Sequence of chain A:
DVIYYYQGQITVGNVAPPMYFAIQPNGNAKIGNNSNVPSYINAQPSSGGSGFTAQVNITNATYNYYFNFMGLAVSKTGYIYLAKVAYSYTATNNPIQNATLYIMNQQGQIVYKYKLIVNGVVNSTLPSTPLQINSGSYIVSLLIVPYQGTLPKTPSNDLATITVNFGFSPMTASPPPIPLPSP

Sequence of chain B:
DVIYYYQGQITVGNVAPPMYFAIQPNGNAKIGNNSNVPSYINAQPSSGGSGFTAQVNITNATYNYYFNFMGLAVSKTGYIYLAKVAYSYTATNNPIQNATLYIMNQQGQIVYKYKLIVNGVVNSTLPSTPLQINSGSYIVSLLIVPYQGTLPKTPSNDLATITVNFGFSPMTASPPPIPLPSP

The following describes two proteins that form a bound complex.

Residue-level contacts at the interface:
Residue I185 in chain B contacts residue I33 in chain A (closest heavy-atom distance 2.6 Å).
Residue Q171 in chain B contacts residue S70 in chain A (closest heavy-atom distance 3.2 Å).
Residue T76 in chain B is in contact with residue Q32 in chain A (closest heavy-atom distance 3.3 Å).
Residue A77 in chain B interacts with residue T34 in chain A (closest heavy-atom distance 3.0 Å).
Residue N80 in chain B interacts with residue N37 in chain A (closest heavy-atom distance 3.4 Å).
Residue T184 in chain B interacts with residue I33 in chain A (closest heavy-atom distance 3.3 Å).
Residue F191 in chain B contacts residue Y27 in chain A (closest heavy-atom distance 2.7 Å).
Residue A183 in chain B interacts with residue T34 in chain A (closest heavy-atom distance 3.5 Å).
Residue I81 in chain B interacts with residue G36 in chain A (closest heavy-atom distance 3.0 Å).
Residue Y63 in chain B contacts residue K99 in chain A (closest heavy-atom distance 3.5 Å).
Residue N83 in chain B contacts residue S73 in chain A (closest heavy-atom distance 3.2 Å).
Residue N188 in chain B interacts with residue Q30 in chain A (closest heavy-atom distance 3.2 Å).
Residue S73 in chain B interacts with residue Q30 in chain A (closest heavy-atom distance 3.4 Å).
Residue Y63 in chain B interacts with residue P193 in chain A (closest heavy-atom distance 3.5 Å).
Residue I81 in chain B is in contact with residue V38 in chain A (closest heavy-atom distance 3.5 Å).
Residue Y104 in chain B contacts residue Y28 in chain A (closest heavy-atom distance 3.3 Å).
Residue F44 in chain B is in contact with residue Y29 in chain A (closest heavy-atom distance 3.5 Å).
Residue Y104 in chain B interacts with residue I26 in chain A (closest heavy-atom distance 3.2 Å).
Residue Y88 in chain B interacts with residue P204 in chain A (closest heavy-atom distance 3.4 Å).
Residue P178 in chain B is in contact with residue N37 in chain A (closest heavy-atom distance 3.2 Å).
Residue S73 in chain B is in contact with residue Y29 in chain A (closest heavy-atom distance 3.2 Å).
Residue F75 in chain B interacts with residue Q30 in chain A (closest heavy-atom distance 3.4 Å).
Residue S179 in chain B contacts residue N37 in chain A (closest heavy-atom distance 2.9 Å).
Residue F189 in chain B is in contact with residue Y28 in chain A (closest heavy-atom distance 3.1 Å).
Residue N80 in chain B is in contact with residue G36 in chain A (closest heavy-atom distance 3.4 Å).
Residue I81 in chain B interacts with residue N37 in chain A (closest heavy-atom distance 2.9 Å).
Residue V79 in chain B is in contact with residue G36 in chain A (closest heavy-atom distance 2.5 Å).
Residue S192 in chain B is in contact with residue V25 in chain A (closest heavy-atom distance 3.5 Å).
Residue V79 in chain B contacts residue T34 in chain A (closest heavy-atom distance 3.2 Å).
Residue K136 in chain B is in contact with residue S205 in chain A (closest heavy-atom distance 3.3 Å).
Residue L182 in chain B interacts with residue V35 in chain A (closest heavy-atom distance 2.9 Å).
Residue N188 in chain B contacts residue Y29 in chain A (closest heavy-atom distance 3.3 Å).
Residue A77 in chain B is in contact with residue Q32 in chain A (closest heavy-atom distance 3.0 Å).
Residue T123 in chain B interacts with residue P206 in chain A (closest heavy-atom distance 3.2 Å).
Residue T82 in chain B contacts residue V38 in chain A (closest heavy-atom distance 3.2 Å).
Residue P175 in chain B interacts with residue N37 in chain A (closest heavy-atom distance 3.0 Å).
Residue N83 in chain B interacts with residue G71 in chain A (closest heavy-atom distance 2.9 Å).
Residue P202 in chain B contacts residue Y28 in chain A (closest heavy-atom distance 2.9 Å).
Residue M42 in chain B contacts residue Y29 in chain A (closest heavy-atom distance 2.6 Å).
Residue I201 in chain B interacts with residue Y28 in chain A (closest heavy-atom distance 2.6 Å).
Residue A106 in chain B contacts residue Y28 in chain A (closest heavy-atom distance 3.4 Å).
Residue L203 in chain B contacts residue Y28 in chain A (closest heavy-atom distance 3.4 Å).
Residue T82 in chain B interacts with residue P40 in chain A (closest heavy-atom distance 3.3 Å).
Residue G190 in chain B is in contact with residue Y27 in chain A (closest heavy-atom distance 3.3 Å).
Residue Y125 in chain B interacts with residue P206 in chain A (closest heavy-atom distance 3.4 Å).
Residue F75 in chain B is in contact with residue G31 in chain A (closest heavy-atom distance 3.1 Å).
Residue F189 in chain B interacts with residue Y27 in chain A (closest heavy-atom distance 3.4 Å).
Residue V79 in chain B contacts residue V35 in chain A (closest heavy-atom distance 3.4 Å).
Residue A183 in chain B is in contact with residue V35 in chain A (closest heavy-atom distance 2.6 Å).
Residue G74 in chain B interacts with residue Q30 in chain A (closest heavy-atom distance 3.1 Å).
Residue F189 in chain B interacts with residue Y29 in chain A (closest heavy-atom distance 2.6 Å).
Residue Y88 in chain B contacts residue I201 in chain A (closest heavy-atom distance 3.4 Å).
Residue F75 in chain B contacts residue Q32 in chain A (closest heavy-atom distance 2.8 Å).
Residue V187 in chain B interacts with residue G31 in chain A (closest heavy-atom distance 2.6 Å).
Residue T186 in chain B interacts with residue G31 in chain A (closest heavy-atom distance 3.3 Å).
Residue Y125 in chain B contacts residue S205 in chain A (closest heavy-atom distance 2.7 Å).
Residue S179 in chain B is in contact with residue G36 in chain A (closest heavy-atom distance 3.4 Å).
Residue V187 in chain B interacts with residue Q30 in chain A (closest heavy-atom distance 3.1 Å).
Residue K138 in chain B contacts residue P206 in chain A (closest heavy-atom distance 3.4 Å).
Residue A77 in chain B is in contact with residue I33 in chain A (closest heavy-atom distance 3.3 Å).